Sequence of protein 2:
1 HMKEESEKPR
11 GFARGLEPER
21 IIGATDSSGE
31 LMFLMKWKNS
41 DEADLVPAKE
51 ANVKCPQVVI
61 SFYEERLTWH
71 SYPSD

Interface contacts:
Residue M32 in protein 2 contacts residue I21 in protein 1 (closest heavy-atom distance 4.3 Å).
Residue T68 in protein 2 contacts residue V16 in protein 1 (closest heavy-atom distance 4.7 Å).
Residue Y72 in protein 2 interacts with residue K12 in protein 1 (closest heavy-atom distance 4.2 Å).
Residue W69 in protein 2 contacts residue K12 in protein 1 (closest heavy-atom distance 3.3 Å).
Residue W69 in protein 2 contacts residue P14 in protein 1 (closest heavy-atom distance 4.0 Å).
Residue R66 in protein 2 interacts with residue V15 in protein 1 (closest heavy-atom distance 4.8 Å).
Residue H70 in protein 2 is in contact with residue K12 in protein 1 (closest heavy-atom distance 3.0 Å).
Residue A24 in protein 2 contacts residue L18 in protein 1 (closest heavy-atom distance 3.9 Å).
Residue T68 in protein 2 is in contact with residue V13 in protein 1 (closest heavy-atom distance 4.8 Å).
Residue A24 in protein 2 interacts with residue D20 in protein 1 (closest heavy-atom distance 2.9 Å).
Residue H70 in protein 2 contacts residue V15 in protein 1 (closest heavy-atom distance 3.4 Å).
Residue S71 in protein 2 contacts residue K12 in protein 1 (closest heavy-atom distance 3.3 Å).
Residue L67 in protein 2 is in contact with residue V15 in protein 1 (closest heavy-atom distance 3.7 Å).
Residue Y63 in protein 2 interacts with residue L18 in protein 1 (closest heavy-atom distance 4.5 Å).
Residue A24 in protein 2 contacts residue I21 in protein 1 (closest heavy-atom distance 3.6 Å).
Residue T68 in protein 2 is in contact with residue V15 in protein 1 (closest heavy-atom distance 2.7 Å).
Residue Y72 in protein 2 contacts residue F9 in protein 1 (closest heavy-atom distance 3.8 Å).
Residue W69 in protein 2 contacts residue V13 in protein 1 (closest heavy-atom distance 4.5 Å).
Residue L34 in protein 2 contacts residue I21 in protein 1 (closest heavy-atom distance 4.0 Å).
Residue G23 in protein 2 interacts with residue D20 in protein 1 (closest heavy-atom distance 3.8 Å).
Residue H70 in protein 2 interacts with residue V13 in protein 1 (closest heavy-atom distance 3.1 Å).
Residue L34 in protein 2 contacts residue L22 in protein 1 (closest heavy-atom distance 3.4 Å).
Residue T25 in protein 2 contacts residue I21 in protein 1 (closest heavy-atom distance 3.4 Å).
Residue Y63 in protein 2 interacts with residue V16 in protein 1 (closest heavy-atom distance 3.7 Å).
Residue R66 in protein 2 is in contact with residue V16 in protein 1 (closest heavy-atom distance 3.2 Å).
Residue W69 in protein 2 contacts residue I10 in protein 1 (closest heavy-atom distance 3.8 Å).
Residue T25 in protein 2 is in contact with residue D20 in protein 1 (closest heavy-atom distance 2.7 Å).
Residue R66 in protein 2 interacts with residue L18 in protein 1 (closest heavy-atom distance 3.8 Å).
Residue F62 in protein 2 interacts with residue L18 in protein 1 (closest heavy-atom distance 3.9 Å).
Residue L67 in protein 2 is in contact with residue V16 in protein 1 (closest heavy-atom distance 3.9 Å).
Residue T68 in protein 2 interacts with residue P14 in protein 1 (closest heavy-atom distance 4.1 Å).
Residue H70 in protein 2 contacts residue P14 in protein 1 (closest heavy-atom distance 4.9 Å).
Residue W69 in protein 2 is in contact with residue V15 in protein 1 (closest heavy-atom distance 4.8 Å).
Residue R66 in protein 2 is in contact with residue V17 in protein 1 (closest heavy-atom distance 3.5 Å).
Residue Y72 in protein 2 is in contact with residue E11 in protein 1 (closest heavy-atom distance 3.2 Å).
Residue P73 in protein 2 contacts residue K12 in protein 1 (closest heavy-atom distance 3.4 Å).
Residue L45 in protein 2 contacts residue I21 in protein 1 (closest heavy-atom distance 3.5 Å).
Residue L67 in protein 2 interacts with residue P14 in protein 1 (closest heavy-atom distance 4.6 Å).
Residue I22 in protein 2 is in contact with residue I21 in protein 1 (closest heavy-atom distance 3.8 Å).
Residue G23 in protein 2 interacts with residue I21 in protein 1 (closest heavy-atom distance 4.2 Å).
Residue Y72 in protein 2 is in contact with residue I10 in protein 1 (closest heavy-atom distance 4.0 Å).
Residue P73 in protein 2 interacts with residue E11 in protein 1 (closest heavy-atom distance 3.0 Å).
Residue T68 in protein 2 is in contact with residue V17 in protein 1 (closest heavy-atom distance 3.7 Å).

This data describes a binding interaction between two proteins.

Sequence of protein 1:
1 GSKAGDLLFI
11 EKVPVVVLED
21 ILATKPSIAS